Sequence of chain B:
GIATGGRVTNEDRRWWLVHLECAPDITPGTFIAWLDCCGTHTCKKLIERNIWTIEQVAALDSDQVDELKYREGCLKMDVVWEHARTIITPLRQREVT

Contacts between the two chains:
Residue A106 in chain A contacts residue K63 in chain B (closest heavy-atom distance 3.2 Å).
Residue K137 in chain A interacts with residue K64 in chain B (closest heavy-atom distance 4.5 Å).
Residue N140 in chain A is in contact with residue G92 in chain B (closest heavy-atom distance 4.7 Å).
Residue D108 in chain A contacts residue K63 in chain B (closest heavy-atom distance 4.6 Å).
Residue N140 in chain A contacts residue L94 in chain B (closest heavy-atom distance 4.5 Å).

These two protein chains interact to form a complex.

Sequence of chain A:
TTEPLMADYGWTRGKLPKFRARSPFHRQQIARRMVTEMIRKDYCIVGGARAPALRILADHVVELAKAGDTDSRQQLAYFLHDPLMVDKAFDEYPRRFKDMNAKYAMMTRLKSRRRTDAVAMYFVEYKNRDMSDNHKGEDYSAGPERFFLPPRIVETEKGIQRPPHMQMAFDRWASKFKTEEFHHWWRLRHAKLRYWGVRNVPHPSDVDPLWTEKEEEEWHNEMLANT